These two protein chains interact to form a complex.

Sequence of chain B:
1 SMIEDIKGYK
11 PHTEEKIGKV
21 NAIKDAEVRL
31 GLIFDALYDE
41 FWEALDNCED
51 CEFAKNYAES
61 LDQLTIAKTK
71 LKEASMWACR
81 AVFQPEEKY

Contacts between the two chains:
Residue E87 in chain B is in contact with residue Q63 in chain A (closest heavy-atom distance 2.9 Å).
Residue K19 in chain B contacts residue L37 in chain A (closest heavy-atom distance 3.7 Å).
Residue S60 in chain B interacts with residue Q84 in chain A (closest heavy-atom distance 2.9 Å).
Residue I23 in chain B is in contact with residue L30 in chain A (closest heavy-atom distance 3.7 Å).
Residue A74 in chain B is in contact with residue F34 in chain A (closest heavy-atom distance 3.9 Å).
Residue L30 in chain B is in contact with residue L71 in chain A (closest heavy-atom distance 3.8 Å).
Residue E87 in chain B is in contact with residue E59 in chain A (closest heavy-atom distance 3.7 Å).
Residue Q63 in chain B interacts with residue A81 in chain A (closest heavy-atom distance 3.3 Å).
Residue A78 in chain B interacts with residue F34 in chain A (closest heavy-atom distance 3.3 Å).
Residue Q84 in chain B is in contact with residue S60 in chain A (closest heavy-atom distance 3.0 Å).
Residue E59 in chain B interacts with residue E87 in chain A (closest heavy-atom distance 3.3 Å).
Residue W77 in chain B contacts residue I66 in chain A (closest heavy-atom distance 3.5 Å).
Residue Q63 in chain B is in contact with residue W77 in chain A (closest heavy-atom distance 3.6 Å).
Residue E40 in chain B interacts with residue K19 in chain A (closest heavy-atom distance 3.1 Å).
Residue Q63 in chain B contacts residue E87 in chain A (closest heavy-atom distance 2.8 Å).
Residue L30 in chain B contacts residue A26 in chain A (closest heavy-atom distance 3.7 Å).
Residue A74 in chain B is in contact with residue L71 in chain A (closest heavy-atom distance 3.6 Å).
Residue F34 in chain B is in contact with residue A78 in chain A (closest heavy-atom distance 3.3 Å).
Residue A74 in chain B is in contact with residue A67 in chain A (closest heavy-atom distance 3.4 Å).
Residue A81 in chain B contacts residue L64 in chain A (closest heavy-atom distance 3.7 Å).
Residue S60 in chain B is in contact with residue A81 in chain A (closest heavy-atom distance 2.7 Å).
Residue K70 in chain B contacts residue E73 in chain A (closest heavy-atom distance 2.7 Å).
Residue A67 in chain B is in contact with residue A78 in chain A (closest heavy-atom distance 3.8 Å).
Residue L37 in chain B contacts residue I23 in chain A (closest heavy-atom distance 3.1 Å).
Residue L64 in chain B is in contact with residue A81 in chain A (closest heavy-atom distance 3.7 Å).
Residue I23 in chain B is in contact with residue L37 in chain A (closest heavy-atom distance 3.5 Å).
Residue L30 in chain B contacts residue I23 in chain A (closest heavy-atom distance 3.6 Å).
Residue V82 in chain B contacts residue L37 in chain A (closest heavy-atom distance 3.9 Å).
Residue K70 in chain B contacts residue K70 in chain A (closest heavy-atom distance 3.8 Å).
Residue A81 in chain B interacts with residue F41 in chain A (closest heavy-atom distance 3.4 Å).
Residue N56 in chain B is in contact with residue Q84 in chain A (closest heavy-atom distance 3.2 Å).
Residue F41 in chain B contacts residue Q84 in chain A (closest heavy-atom distance 3.5 Å).
Residue A74 in chain B interacts with residue K70 in chain A (closest heavy-atom distance 3.5 Å).
Residue I33 in chain B contacts residue I23 in chain A (closest heavy-atom distance 3.7 Å).
Residue A81 in chain B contacts residue S60 in chain A (closest heavy-atom distance 2.9 Å).
Residue I66 in chain B is in contact with residue W77 in chain A (closest heavy-atom distance 3.4 Å).
Residue A26 in chain B contacts residue I33 in chain A (closest heavy-atom distance 3.6 Å).
Residue Y57 in chain B contacts residue Q84 in chain A (closest heavy-atom distance 3.9 Å).
Residue I33 in chain B interacts with residue A26 in chain A (closest heavy-atom distance 3.7 Å).
Residue K19 in chain B interacts with residue E40 in chain A (closest heavy-atom distance 3.3 Å).
Residue W77 in chain B contacts residue Q63 in chain A (closest heavy-atom distance 3.6 Å).
Residue F41 in chain B contacts residue A81 in chain A (closest heavy-atom distance 3.4 Å).
Residue A26 in chain B contacts residue L30 in chain A (closest heavy-atom distance 3.6 Å).
Residue E73 in chain B interacts with residue K70 in chain A (closest heavy-atom distance 3.0 Å).
Residue L71 in chain B contacts residue A74 in chain A (closest heavy-atom distance 3.8 Å).
Residue Q84 in chain B is in contact with residue N56 in chain A (closest heavy-atom distance 3.2 Å).
Residue F34 in chain B interacts with residue I23 in chain A (closest heavy-atom distance 3.9 Å).
Residue I33 in chain B contacts residue A22 in chain A (closest heavy-atom distance 3.8 Å).
Residue A78 in chain B is in contact with residue A67 in chain A (closest heavy-atom distance 3.8 Å).
Residue A81 in chain B interacts with residue Q63 in chain A (closest heavy-atom distance 3.4 Å).
Residue R29 in chain B contacts residue R29 in chain A (closest heavy-atom distance 2.9 Å).
Residue Q84 in chain B interacts with residue F41 in chain A (closest heavy-atom distance 3.8 Å).
Residue L71 in chain B contacts residue L71 in chain A (closest heavy-atom distance 3.8 Å).
Residue A67 in chain B contacts residue A74 in chain A (closest heavy-atom distance 3.4 Å).
Residue R80 in chain B interacts with residue Q63 in chain A (closest heavy-atom distance 3.6 Å).
Residue L37 in chain B interacts with residue K19 in chain A (closest heavy-atom distance 3.8 Å).
Residue Q63 in chain B is in contact with residue R80 in chain A (closest heavy-atom distance 3.5 Å).
Residue K70 in chain B contacts residue A74 in chain A (closest heavy-atom distance 3.7 Å).
Residue L71 in chain B contacts residue L30 in chain A (closest heavy-atom distance 3.8 Å).
Residue A22 in chain B interacts with residue I33 in chain A (closest heavy-atom distance 3.8 Å).

Sequence of chain A:
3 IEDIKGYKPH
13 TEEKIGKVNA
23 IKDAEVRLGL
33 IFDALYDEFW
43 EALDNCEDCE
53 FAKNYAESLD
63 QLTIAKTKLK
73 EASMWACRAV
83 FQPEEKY